This data describes a binding interaction between two proteins.

Residue-level contacts at the interface:
Residue Q214 in the second protein contacts residue G33 in the first protein (closest heavy-atom distance 2.9 Å).
Residue T210 in the second protein is in contact with residue G33 in the first protein (closest heavy-atom distance 3.6 Å).
Residue R215 in the second protein contacts residue Q35 in the first protein (closest heavy-atom distance 3.3 Å).
Residue R353 in the second protein interacts with residue L29 in the first protein (closest heavy-atom distance 3.7 Å).
Residue W140 in the second protein is in contact with residue V32 in the first protein (closest heavy-atom distance 3.6 Å).
Residue M213 in the second protein contacts residue G33 in the first protein (closest heavy-atom distance 3.5 Å).
Residue R291 in the second protein is in contact with residue F37 in the first protein (closest heavy-atom distance 3.0 Å).
Residue Y135 in the second protein interacts with residue Q35 in the first protein (closest heavy-atom distance 3.7 Å).
Residue I169 in the second protein interacts with residue W30 in the first protein (closest heavy-atom distance 3.5 Å).
Residue D218 in the second protein is in contact with residue G33 in the first protein (closest heavy-atom distance 4.1 Å).
Residue Y211 in the second protein interacts with residue V32 in the first protein (closest heavy-atom distance 3.4 Å).
Residue Y211 in the second protein interacts with residue G34 in the first protein (closest heavy-atom distance 4.3 Å).
Residue W244 in the second protein contacts residue R18 in the first protein (closest heavy-atom distance 3.7 Å).
Residue C164 in the second protein interacts with residue F37 in the first protein (closest heavy-atom distance 4.3 Å).
Residue P139 in the second protein contacts residue Q35 in the first protein (closest heavy-atom distance 4.2 Å).
Residue A172 in the second protein is in contact with residue W30 in the first protein (closest heavy-atom distance 3.3 Å).
Residue C164 in the second protein interacts with residue Q36 in the first protein (closest heavy-atom distance 3.1 Å).
Residue R215 in the second protein is in contact with residue G34 in the first protein (closest heavy-atom distance 4.2 Å).
Residue I350 in the second protein interacts with residue W30 in the first protein (closest heavy-atom distance 3.7 Å).
Residue Y211 in the second protein contacts residue G33 in the first protein (closest heavy-atom distance 2.6 Å).
Residue K167 in the second protein interacts with residue W30 in the first protein (closest heavy-atom distance 3.9 Å).
Residue R217 in the second protein is in contact with residue Q35 in the first protein (closest heavy-atom distance 2.8 Å).
Residue L59 in the second protein interacts with residue P16 in the first protein (closest heavy-atom distance 4.0 Å).
Residue I61 in the second protein contacts residue L17 in the first protein (closest heavy-atom distance 3.4 Å).
Residue F212 in the second protein is in contact with residue G33 in the first protein (closest heavy-atom distance 3.2 Å).
Residue P139 in the second protein contacts residue G33 in the first protein (closest heavy-atom distance 3.7 Å).
Residue D62 in the second protein interacts with residue L17 in the first protein (closest heavy-atom distance 3.0 Å).
Residue P175 in the second protein interacts with residue Y31 in the first protein (closest heavy-atom distance 3.9 Å).
Residue W244 in the second protein contacts residue K21 in the first protein (closest heavy-atom distance 4.0 Å).
Residue R137 in the second protein is in contact with residue Q36 in the first protein (closest heavy-atom distance 4.4 Å).
Residue N168 in the second protein contacts residue W30 in the first protein (closest heavy-atom distance 3.5 Å).
Residue S246 in the second protein is in contact with residue P16 in the first protein (closest heavy-atom distance 3.7 Å).
Residue A60 in the second protein is in contact with residue L17 in the first protein (closest heavy-atom distance 3.7 Å).
Residue Q214 in the second protein is in contact with residue V32 in the first protein (closest heavy-atom distance 4.0 Å).
Residue L174 in the second protein contacts residue Y31 in the first protein (closest heavy-atom distance 3.7 Å).
Residue D62 in the second protein is in contact with residue R18 in the first protein (closest heavy-atom distance 3.9 Å).
Residue P173 in the second protein contacts residue V32 in the first protein (closest heavy-atom distance 3.8 Å).
Residue F212 in the second protein contacts residue G34 in the first protein (closest heavy-atom distance 4.1 Å).
Residue Y211 in the second protein contacts residue Y31 in the first protein (closest heavy-atom distance 3.8 Å).
Residue D357 in the second protein interacts with residue T20 in the first protein (closest heavy-atom distance 3.6 Å).
Residue F68 in the second protein interacts with residue F37 in the first protein (closest heavy-atom distance 3.6 Å).
Residue F212 in the second protein interacts with residue Y31 in the first protein (closest heavy-atom distance 3.7 Å).
Residue K167 in the second protein is in contact with residue Q36 in the first protein (closest heavy-atom distance 3.2 Å).
Residue Y135 in the second protein interacts with residue Q36 in the first protein (closest heavy-atom distance 3.6 Å).
Residue D62 in the second protein interacts with residue P16 in the first protein (closest heavy-atom distance 3.3 Å).
Residue P175 in the second protein interacts with residue V32 in the first protein (closest heavy-atom distance 4.0 Å).
Residue R137 in the second protein is in contact with residue Q35 in the first protein (closest heavy-atom distance 4.2 Å).
Residue P139 in the second protein contacts residue G34 in the first protein (closest heavy-atom distance 3.4 Å).
Residue Y135 in the second protein interacts with residue F37 in the first protein (closest heavy-atom distance 3.1 Å).
Residue P139 in the second protein contacts residue V32 in the first protein (closest heavy-atom distance 3.5 Å).
Residue P173 in the second protein contacts residue Y31 in the first protein (closest heavy-atom distance 3.2 Å).
Residue F212 in the second protein contacts residue R28 in the first protein (closest heavy-atom distance 4.3 Å).
Residue W244 in the second protein contacts residue G19 in the first protein (closest heavy-atom distance 3.0 Å).
Residue D218 in the second protein interacts with residue G34 in the first protein (closest heavy-atom distance 3.8 Å).
Residue H240 in the second protein is in contact with residue F37 in the first protein (closest heavy-atom distance 3.8 Å).
Residue A138 in the second protein interacts with residue Q36 in the first protein (closest heavy-atom distance 3.5 Å).
Residue A60 in the second protein is in contact with residue P16 in the first protein (closest heavy-atom distance 4.1 Å).
Residue F136 in the second protein interacts with residue F37 in the first protein (closest heavy-atom distance 4.0 Å).
Residue F136 in the second protein interacts with residue Q36 in the first protein (closest heavy-atom distance 4.0 Å).
Residue R215 in the second protein contacts residue G33 in the first protein (closest heavy-atom distance 4.2 Å).

Sequence of the second protein:
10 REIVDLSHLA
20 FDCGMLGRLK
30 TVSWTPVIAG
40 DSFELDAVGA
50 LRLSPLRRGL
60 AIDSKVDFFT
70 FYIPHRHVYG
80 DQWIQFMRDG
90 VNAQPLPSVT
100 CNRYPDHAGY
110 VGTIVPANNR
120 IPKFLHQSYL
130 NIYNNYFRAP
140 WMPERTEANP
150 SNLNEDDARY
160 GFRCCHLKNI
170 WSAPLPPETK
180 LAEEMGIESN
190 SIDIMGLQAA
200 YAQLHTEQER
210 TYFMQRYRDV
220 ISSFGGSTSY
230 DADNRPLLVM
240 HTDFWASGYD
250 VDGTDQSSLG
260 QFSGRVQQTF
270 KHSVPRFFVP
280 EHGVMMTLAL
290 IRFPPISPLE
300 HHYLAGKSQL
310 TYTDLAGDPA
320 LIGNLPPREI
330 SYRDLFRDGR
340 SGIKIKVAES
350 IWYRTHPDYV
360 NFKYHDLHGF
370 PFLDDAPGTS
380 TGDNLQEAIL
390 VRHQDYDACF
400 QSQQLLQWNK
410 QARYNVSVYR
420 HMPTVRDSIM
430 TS

Sequence of the first protein:
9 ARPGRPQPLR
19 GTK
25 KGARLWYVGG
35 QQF